Sequence of protein 2:
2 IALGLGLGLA

Contacts between the two chains:
Residue P14 in protein 1 interacts with residue A11 in protein 2 (closest heavy-atom distance 3.7 Å).
Residue E12 in protein 1 is in contact with residue A11 in protein 2 (closest heavy-atom distance 3.3 Å).
Residue A35 in protein 1 contacts residue I2 in protein 2 (closest heavy-atom distance 3.7 Å).
Residue L11 in protein 1 is in contact with residue I2 in protein 2 (closest heavy-atom distance 4.9 Å).
Residue P14 in protein 1 interacts with residue L10 in protein 2 (closest heavy-atom distance 3.7 Å).
Residue P14 in protein 1 is in contact with residue I2 in protein 2 (closest heavy-atom distance 4.0 Å).
Residue P65 in protein 1 interacts with residue L4 in protein 2 (closest heavy-atom distance 3.6 Å).
Residue I63 in protein 1 is in contact with residue I2 in protein 2 (closest heavy-atom distance 3.5 Å).
Residue S13 in protein 1 contacts residue A11 in protein 2 (closest heavy-atom distance 4.4 Å).
Residue R34 in protein 1 is in contact with residue I2 in protein 2 (closest heavy-atom distance 4.8 Å).
Residue E12 in protein 1 interacts with residue I2 in protein 2 (closest heavy-atom distance 4.9 Å).
Residue S13 in protein 1 interacts with residue I2 in protein 2 (closest heavy-atom distance 3.3 Å).
Residue P65 in protein 1 contacts residue I2 in protein 2 (closest heavy-atom distance 3.5 Å).
Residue W83 in protein 1 contacts residue I2 in protein 2 (closest heavy-atom distance 4.8 Å).
Residue P65 in protein 1 interacts with residue A3 in protein 2 (closest heavy-atom distance 3.7 Å).
Residue A15 in protein 1 contacts residue I2 in protein 2 (closest heavy-atom distance 4.1 Å).

Sequence of protein 1:
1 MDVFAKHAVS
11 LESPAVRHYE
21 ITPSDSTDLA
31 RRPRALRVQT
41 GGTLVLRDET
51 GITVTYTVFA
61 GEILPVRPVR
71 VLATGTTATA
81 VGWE

These two protein chains interact to form a complex.